Contacts between the two chains:
Residue I62 in protein 2 interacts with residue N162 in protein 1 (closest heavy-atom distance 3.5 Å).
Residue R50 in protein 2 is in contact with residue P58 in protein 1 (closest heavy-atom distance 3.5 Å).
Residue K97 in protein 2 interacts with residue R177 in protein 1 (closest heavy-atom distance 3.2 Å).
Residue P66 in protein 2 interacts with residue G167 in protein 1 (closest heavy-atom distance 3.6 Å).
Residue Q120 in protein 2 is in contact with residue A144 in protein 1 (closest heavy-atom distance 3.5 Å).
Residue L69 in protein 2 is in contact with residue Y132 in protein 1 (closest heavy-atom distance 3.2 Å).
Residue I65 in protein 2 contacts residue T171 in protein 1 (closest heavy-atom distance 3.3 Å).
Residue Q120 in protein 2 is in contact with residue Y132 in protein 1 (closest heavy-atom distance 3.6 Å).
Residue D101 in protein 2 is in contact with residue R69 in protein 1 (closest heavy-atom distance 3.1 Å).
Residue I65 in protein 2 interacts with residue N129 in protein 1 (closest heavy-atom distance 3.5 Å).
Residue I65 in protein 2 contacts residue G167 in protein 1 (closest heavy-atom distance 3.7 Å).
Residue A64 in protein 2 interacts with residue N129 in protein 1 (closest heavy-atom distance 3.1 Å).
Residue L37 in protein 2 interacts with residue Y63 in protein 1 (closest heavy-atom distance 3.6 Å).
Residue R67 in protein 2 is in contact with residue K130 in protein 1 (closest heavy-atom distance 3.2 Å).
Residue P103 in protein 2 contacts residue N101 in protein 1 (closest heavy-atom distance 3.4 Å).
Residue G70 in protein 2 interacts with residue S133 in protein 1 (closest heavy-atom distance 3.2 Å).
Residue L112 in protein 2 interacts with residue K130 in protein 1 (closest heavy-atom distance 3.6 Å).
Residue D68 in protein 2 interacts with residue F131 in protein 1 (closest heavy-atom distance 3.5 Å).
Residue N48 in protein 2 contacts residue A62 in protein 1 (closest heavy-atom distance 3.2 Å).
Residue Q120 in protein 2 is in contact with residue L145 in protein 1 (closest heavy-atom distance 3.7 Å).
Residue D68 in protein 2 contacts residue Y110 in protein 1 (closest heavy-atom distance 2.3 Å).
Residue H99 in protein 2 is in contact with residue H178 in protein 1 (closest heavy-atom distance 3.5 Å).
Residue H99 in protein 2 interacts with residue R177 in protein 1 (closest heavy-atom distance 3.1 Å).
Residue L69 in protein 2 is in contact with residue F131 in protein 1 (closest heavy-atom distance 3.1 Å).
Residue V102 in protein 2 is in contact with residue N101 in protein 1 (closest heavy-atom distance 3.3 Å).
Residue R50 in protein 2 contacts residue F60 in protein 1 (closest heavy-atom distance 3.3 Å).
Residue E71 in protein 2 interacts with residue Y132 in protein 1 (closest heavy-atom distance 3.0 Å).
Residue P66 in protein 2 contacts residue S168 in protein 1 (closest heavy-atom distance 3.7 Å).
Residue K63 in protein 2 interacts with residue Y160 in protein 1 (closest heavy-atom distance 3.3 Å).
Residue R74 in protein 2 is in contact with residue Y132 in protein 1 (closest heavy-atom distance 2.9 Å).
Residue I49 in protein 2 contacts residue R169 in protein 1 (closest heavy-atom distance 3.3 Å).
Residue D100 in protein 2 interacts with residue G100 in protein 1 (closest heavy-atom distance 3.3 Å).
Residue I49 in protein 2 is in contact with residue A62 in protein 1 (closest heavy-atom distance 3.7 Å).
Residue I45 in protein 2 contacts residue H164 in protein 1 (closest heavy-atom distance 3.7 Å).
Residue S47 in protein 2 interacts with residue R169 in protein 1 (closest heavy-atom distance 2.6 Å).
Residue E71 in protein 2 interacts with residue S133 in protein 1 (closest heavy-atom distance 2.8 Å).
Residue R50 in protein 2 is in contact with residue R57 in protein 1 (closest heavy-atom distance 3.5 Å).
Residue N46 in protein 2 contacts residue Y63 in protein 1 (closest heavy-atom distance 3.2 Å).
Residue D100 in protein 2 contacts residue R69 in protein 1 (closest heavy-atom distance 2.7 Å).
Residue P103 in protein 2 is in contact with residue A99 in protein 1 (closest heavy-atom distance 3.5 Å).
Residue K63 in protein 2 interacts with residue V161 in protein 1 (closest heavy-atom distance 3.5 Å).
Residue D105 in protein 2 interacts with residue T171 in protein 1 (closest heavy-atom distance 3.3 Å).
Residue D101 in protein 2 interacts with residue A102 in protein 1 (closest heavy-atom distance 3.2 Å).
Residue V102 in protein 2 interacts with residue G100 in protein 1 (closest heavy-atom distance 3.7 Å).
Residue P66 in protein 2 contacts residue N129 in protein 1 (closest heavy-atom distance 3.2 Å).
Residue P66 in protein 2 contacts residue I97 in protein 1 (closest heavy-atom distance 3.5 Å).
Residue N61 in protein 2 is in contact with residue N162 in protein 1 (closest heavy-atom distance 3.0 Å).
Residue S47 in protein 2 interacts with residue Y63 in protein 1 (closest heavy-atom distance 3.3 Å).
Residue K63 in protein 2 is in contact with residue N162 in protein 1 (closest heavy-atom distance 2.9 Å).
Residue D105 in protein 2 contacts residue G172 in protein 1 (closest heavy-atom distance 3.4 Å).
Residue E98 in protein 2 contacts residue H178 in protein 1 (closest heavy-atom distance 3.7 Å).
Residue G70 in protein 2 interacts with residue Y132 in protein 1 (closest heavy-atom distance 3.6 Å).
Residue K54 in protein 2 interacts with residue P58 in protein 1 (closest heavy-atom distance 3.7 Å).
Residue V102 in protein 2 interacts with residue A99 in protein 1 (closest heavy-atom distance 2.9 Å).
Residue A64 in protein 2 contacts residue H128 in protein 1 (closest heavy-atom distance 3.5 Å).
Residue L69 in protein 2 contacts residue S133 in protein 1 (closest heavy-atom distance 2.6 Å).
Residue N48 in protein 2 is in contact with residue Y63 in protein 1 (closest heavy-atom distance 3.4 Å).
Residue I72 in protein 2 is in contact with residue V104 in protein 1 (closest heavy-atom distance 3.5 Å).
Residue I65 in protein 2 is in contact with residue K130 in protein 1 (closest heavy-atom distance 3.2 Å).
Residue I65 in protein 2 is in contact with residue L170 in protein 1 (closest heavy-atom distance 3.7 Å).

This data describes a binding interaction between two proteins.

Sequence of protein 2:
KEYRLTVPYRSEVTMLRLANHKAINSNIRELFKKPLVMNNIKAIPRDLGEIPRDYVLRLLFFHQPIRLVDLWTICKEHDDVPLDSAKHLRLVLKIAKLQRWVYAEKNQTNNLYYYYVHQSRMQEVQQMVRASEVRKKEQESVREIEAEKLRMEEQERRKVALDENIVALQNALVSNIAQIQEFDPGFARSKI

Sequence of protein 1:
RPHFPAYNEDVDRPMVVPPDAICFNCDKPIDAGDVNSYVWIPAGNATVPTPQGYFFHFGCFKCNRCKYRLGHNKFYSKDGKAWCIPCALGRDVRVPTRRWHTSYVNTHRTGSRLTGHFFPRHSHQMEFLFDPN